Sequence of the second protein:
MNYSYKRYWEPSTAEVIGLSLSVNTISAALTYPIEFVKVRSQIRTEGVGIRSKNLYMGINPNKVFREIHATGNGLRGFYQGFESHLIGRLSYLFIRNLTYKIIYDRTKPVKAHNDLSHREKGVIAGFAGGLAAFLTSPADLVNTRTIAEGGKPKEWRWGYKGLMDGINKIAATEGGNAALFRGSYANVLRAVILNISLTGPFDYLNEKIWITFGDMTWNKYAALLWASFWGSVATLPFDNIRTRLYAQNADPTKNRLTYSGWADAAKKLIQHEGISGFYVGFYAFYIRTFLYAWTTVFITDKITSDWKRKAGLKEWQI

The following describes two proteins that form a bound complex.

Residue-level contacts at the interface:
Residue Y22 in the first protein contacts residue K267 in the second protein (closest heavy-atom distance 4.1 Å).
Residue Y21 in the first protein is in contact with residue Q271 in the second protein (closest heavy-atom distance 4.0 Å).
Residue R25 in the first protein is in contact with residue I270 in the second protein (closest heavy-atom distance 4.5 Å).
Residue Y22 in the first protein contacts residue I270 in the second protein (closest heavy-atom distance 4.1 Å).

Sequence of the first protein:
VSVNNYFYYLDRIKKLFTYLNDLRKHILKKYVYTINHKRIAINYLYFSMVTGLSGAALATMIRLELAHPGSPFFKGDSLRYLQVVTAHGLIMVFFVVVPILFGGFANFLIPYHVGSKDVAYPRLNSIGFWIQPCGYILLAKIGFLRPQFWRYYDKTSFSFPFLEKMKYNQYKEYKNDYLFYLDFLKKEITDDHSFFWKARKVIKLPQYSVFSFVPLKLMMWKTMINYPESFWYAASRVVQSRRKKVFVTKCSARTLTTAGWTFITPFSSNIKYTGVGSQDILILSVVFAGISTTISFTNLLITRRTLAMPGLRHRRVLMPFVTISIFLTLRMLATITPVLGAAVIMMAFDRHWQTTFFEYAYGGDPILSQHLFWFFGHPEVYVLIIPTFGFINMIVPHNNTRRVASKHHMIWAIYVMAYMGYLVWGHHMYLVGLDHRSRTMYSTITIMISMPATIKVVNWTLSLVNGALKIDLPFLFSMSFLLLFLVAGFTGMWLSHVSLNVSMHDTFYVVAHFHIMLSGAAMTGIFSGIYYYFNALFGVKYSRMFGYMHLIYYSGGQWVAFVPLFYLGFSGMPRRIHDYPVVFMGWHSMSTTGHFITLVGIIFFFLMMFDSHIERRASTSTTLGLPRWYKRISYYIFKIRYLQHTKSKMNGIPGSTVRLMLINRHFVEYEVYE